Sequence of the second protein:
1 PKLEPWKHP

This data describes a binding interaction between two proteins.

Sequence of the first protein:
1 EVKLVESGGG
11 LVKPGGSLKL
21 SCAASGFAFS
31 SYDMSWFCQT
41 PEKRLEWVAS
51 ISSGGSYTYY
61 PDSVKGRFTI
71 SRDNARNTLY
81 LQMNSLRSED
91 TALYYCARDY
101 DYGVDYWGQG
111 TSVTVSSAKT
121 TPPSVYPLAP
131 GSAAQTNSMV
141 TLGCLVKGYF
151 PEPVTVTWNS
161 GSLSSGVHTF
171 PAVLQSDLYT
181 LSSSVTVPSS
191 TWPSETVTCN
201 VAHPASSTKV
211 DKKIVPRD

Residue-level contacts at the interface:
Residue S50 in the first protein interacts with residue W6 in the second protein (closest heavy-atom distance 3.9 Å).
Residue Y102 in the first protein contacts residue K2 in the second protein (closest heavy-atom distance 2.9 Å).
Residue Y59 in the first protein is in contact with residue K7 in the second protein (closest heavy-atom distance 3.8 Å).
Residue Y100 in the first protein is in contact with residue K2 in the second protein (closest heavy-atom distance 3.3 Å).
Residue D33 in the first protein contacts residue K7 in the second protein (closest heavy-atom distance 2.7 Å).
Residue D101 in the first protein contacts residue K2 in the second protein (closest heavy-atom distance 3.8 Å).
Residue Y102 in the first protein interacts with residue L3 in the second protein (closest heavy-atom distance 4.1 Å).
Residue D99 in the first protein is in contact with residue E4 in the second protein (closest heavy-atom distance 4.9 Å).
Residue Y59 in the first protein interacts with residue W6 in the second protein (closest heavy-atom distance 3.8 Å).
Residue D33 in the first protein is in contact with residue L3 in the second protein (closest heavy-atom distance 3.6 Å).
Residue D99 in the first protein interacts with residue K7 in the second protein (closest heavy-atom distance 2.9 Å).
Residue S50 in the first protein interacts with residue K7 in the second protein (closest heavy-atom distance 4.3 Å).
Residue Y59 in the first protein interacts with residue H8 in the second protein (closest heavy-atom distance 3.1 Å).
Residue Y102 in the first protein is in contact with residue E4 in the second protein (closest heavy-atom distance 4.1 Å).
Residue G103 in the first protein is in contact with residue K2 in the second protein (closest heavy-atom distance 4.5 Å).
Residue Y57 in the first protein is in contact with residue H8 in the second protein (closest heavy-atom distance 3.1 Å).
Residue G103 in the first protein is in contact with residue E4 in the second protein (closest heavy-atom distance 3.9 Å).
Residue W47 in the first protein is in contact with residue W6 in the second protein (closest heavy-atom distance 4.1 Å).